Sequence of chain B:
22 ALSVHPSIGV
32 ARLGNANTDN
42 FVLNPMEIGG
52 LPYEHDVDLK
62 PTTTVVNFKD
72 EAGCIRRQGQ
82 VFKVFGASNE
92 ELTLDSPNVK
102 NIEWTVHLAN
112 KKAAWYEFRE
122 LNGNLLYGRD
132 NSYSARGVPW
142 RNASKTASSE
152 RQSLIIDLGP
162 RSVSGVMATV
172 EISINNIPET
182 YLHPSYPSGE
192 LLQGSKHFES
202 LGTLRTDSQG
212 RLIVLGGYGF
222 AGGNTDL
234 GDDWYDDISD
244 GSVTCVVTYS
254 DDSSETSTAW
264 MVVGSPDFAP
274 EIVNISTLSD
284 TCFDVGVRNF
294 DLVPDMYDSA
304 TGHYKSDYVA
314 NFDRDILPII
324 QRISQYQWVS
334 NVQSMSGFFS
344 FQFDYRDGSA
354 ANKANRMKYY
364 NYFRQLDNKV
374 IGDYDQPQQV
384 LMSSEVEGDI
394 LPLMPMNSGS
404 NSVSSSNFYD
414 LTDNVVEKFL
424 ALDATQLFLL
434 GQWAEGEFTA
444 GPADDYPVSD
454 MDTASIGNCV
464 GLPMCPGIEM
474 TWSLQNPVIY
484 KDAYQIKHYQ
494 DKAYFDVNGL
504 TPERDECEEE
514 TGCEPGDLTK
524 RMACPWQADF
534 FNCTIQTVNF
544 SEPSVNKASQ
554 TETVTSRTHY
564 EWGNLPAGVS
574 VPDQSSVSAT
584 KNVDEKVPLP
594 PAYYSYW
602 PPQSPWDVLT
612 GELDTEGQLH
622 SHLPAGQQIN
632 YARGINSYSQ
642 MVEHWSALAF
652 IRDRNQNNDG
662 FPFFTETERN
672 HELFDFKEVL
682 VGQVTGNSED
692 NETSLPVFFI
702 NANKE

Sequence of chain A:
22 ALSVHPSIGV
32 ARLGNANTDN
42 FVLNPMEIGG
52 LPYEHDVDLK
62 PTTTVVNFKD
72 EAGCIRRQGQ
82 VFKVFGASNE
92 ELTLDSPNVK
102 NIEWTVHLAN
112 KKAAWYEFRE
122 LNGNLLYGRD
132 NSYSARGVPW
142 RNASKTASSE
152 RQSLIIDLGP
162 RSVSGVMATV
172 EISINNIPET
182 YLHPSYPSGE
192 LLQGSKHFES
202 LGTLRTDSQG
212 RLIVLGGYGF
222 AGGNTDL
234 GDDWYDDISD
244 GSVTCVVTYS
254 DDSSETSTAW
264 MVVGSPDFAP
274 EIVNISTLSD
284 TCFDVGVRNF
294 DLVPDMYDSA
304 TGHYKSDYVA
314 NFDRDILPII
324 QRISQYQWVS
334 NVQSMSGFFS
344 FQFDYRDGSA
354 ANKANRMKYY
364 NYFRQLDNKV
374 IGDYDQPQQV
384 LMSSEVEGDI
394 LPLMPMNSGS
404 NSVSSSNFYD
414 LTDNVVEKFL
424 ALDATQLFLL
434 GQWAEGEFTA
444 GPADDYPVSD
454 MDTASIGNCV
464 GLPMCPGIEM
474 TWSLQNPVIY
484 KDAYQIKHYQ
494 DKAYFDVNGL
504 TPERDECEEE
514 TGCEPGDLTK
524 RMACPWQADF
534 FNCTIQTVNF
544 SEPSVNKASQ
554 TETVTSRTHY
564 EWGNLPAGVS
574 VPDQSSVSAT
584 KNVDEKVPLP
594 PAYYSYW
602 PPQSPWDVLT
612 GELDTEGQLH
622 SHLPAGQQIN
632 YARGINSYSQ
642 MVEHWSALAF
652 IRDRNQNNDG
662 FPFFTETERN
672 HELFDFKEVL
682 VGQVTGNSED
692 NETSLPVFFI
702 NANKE

This data describes a binding interaction between two proteins.

Residue-level contacts at the interface:
Residue R655 in chain B contacts residue G391 in chain A (closest heavy-atom distance 3.2 Å).
Residue N656 in chain B is in contact with residue D392 in chain A (closest heavy-atom distance 3.3 Å).
Residue G391 in chain B contacts residue N656 in chain A (closest heavy-atom distance 3.2 Å).
Residue Q629 in chain B contacts residue Q629 in chain A (closest heavy-atom distance 3.1 Å).
Residue T694 in chain B is in contact with residue N637 in chain A (closest heavy-atom distance 2.7 Å).
Residue E693 in chain B is in contact with residue Y639 in chain A (closest heavy-atom distance 3.0 Å).
Residue F662 in chain B interacts with residue Y365 in chain A (closest heavy-atom distance 3.4 Å).
Residue A595 in chain B contacts residue Q619 in chain A (closest heavy-atom distance 2.6 Å).
Residue D392 in chain B contacts residue N658 in chain A (closest heavy-atom distance 3.0 Å).
Residue T616 in chain B interacts with residue P593 in chain A (closest heavy-atom distance 3.3 Å).
Residue N637 in chain B is in contact with residue T694 in chain A (closest heavy-atom distance 2.7 Å).
Residue G391 in chain B contacts residue N658 in chain A (closest heavy-atom distance 2.9 Å).
Residue N656 in chain B contacts residue I393 in chain A (closest heavy-atom distance 3.1 Å).
Residue I393 in chain B interacts with residue N656 in chain A (closest heavy-atom distance 3.1 Å).
Residue K361 in chain B contacts residue N659 in chain A (closest heavy-atom distance 2.7 Å).
Residue N658 in chain B is in contact with residue D392 in chain A (closest heavy-atom distance 3.0 Å).
Residue Q345 in chain B is in contact with residue G661 in chain A (closest heavy-atom distance 2.6 Å).
Residue R655 in chain B contacts residue E390 in chain A (closest heavy-atom distance 2.8 Å).
Residue G340 in chain B is in contact with residue F662 in chain A (closest heavy-atom distance 3.4 Å).
Residue A626 in chain B contacts residue A595 in chain A (closest heavy-atom distance 3.1 Å).
Residue T540 in chain B is in contact with residue P625 in chain A (closest heavy-atom distance 3.4 Å).
Residue Y597 in chain B is in contact with residue A626 in chain A (closest heavy-atom distance 2.7 Å).
Residue Y596 in chain B is in contact with residue A626 in chain A (closest heavy-atom distance 3.4 Å).
Residue Q336 in chain B is in contact with residue W331 in chain A (closest heavy-atom distance 3.2 Å).
Residue S640 in chain B contacts residue E690 in chain A (closest heavy-atom distance 2.6 Å).
Residue E390 in chain B contacts residue R655 in chain A (closest heavy-atom distance 2.8 Å).
Residue Q641 in chain B contacts residue D691 in chain A (closest heavy-atom distance 3.0 Å).
Residue G391 in chain B contacts residue R655 in chain A (closest heavy-atom distance 3.2 Å).
Residue Y639 in chain B interacts with residue E693 in chain A (closest heavy-atom distance 3.0 Å).
Residue A595 in chain B interacts with residue A626 in chain A (closest heavy-atom distance 3.1 Å).
Residue Q629 in chain B contacts residue N334 in chain A (closest heavy-atom distance 3.2 Å).
Residue R655 in chain B is in contact with residue I393 in chain A (closest heavy-atom distance 2.7 Å).
Residue N658 in chain B interacts with residue G391 in chain A (closest heavy-atom distance 2.9 Å).
Residue W331 in chain B interacts with residue Q336 in chain A (closest heavy-atom distance 3.2 Å).
Residue A626 in chain B is in contact with residue Y597 in chain A (closest heavy-atom distance 2.7 Å).
Residue A626 in chain B contacts residue Y596 in chain A (closest heavy-atom distance 3.4 Å).
Residue Y365 in chain B is in contact with residue N659 in chain A (closest heavy-atom distance 3.3 Å).
Residue G661 in chain B contacts residue Q345 in chain A (closest heavy-atom distance 2.6 Å).
Residue R655 in chain B is in contact with residue D392 in chain A (closest heavy-atom distance 3.2 Å).
Residue D392 in chain B is in contact with residue R655 in chain A (closest heavy-atom distance 3.2 Å).
Residue P593 in chain B interacts with residue T616 in chain A (closest heavy-atom distance 3.3 Å).
Residue Y597 in chain B is in contact with residue Q628 in chain A (closest heavy-atom distance 3.2 Å).
Residue N656 in chain B contacts residue G391 in chain A (closest heavy-atom distance 3.2 Å).
Residue E690 in chain B is in contact with residue S640 in chain A (closest heavy-atom distance 2.6 Å).
Residue P625 in chain B contacts residue T540 in chain A (closest heavy-atom distance 3.4 Å).
Residue Q628 in chain B is in contact with residue Y597 in chain A (closest heavy-atom distance 3.2 Å).
Residue D392 in chain B interacts with residue N659 in chain A (closest heavy-atom distance 3.2 Å).
Residue I393 in chain B contacts residue R655 in chain A (closest heavy-atom distance 2.7 Å).
Residue Q619 in chain B contacts residue A595 in chain A (closest heavy-atom distance 2.6 Å).
Residue Y365 in chain B is in contact with residue F662 in chain A (closest heavy-atom distance 3.4 Å).
Residue N659 in chain B interacts with residue Y365 in chain A (closest heavy-atom distance 3.3 Å).
Residue N659 in chain B interacts with residue K361 in chain A (closest heavy-atom distance 2.7 Å).
Residue N334 in chain B interacts with residue Q629 in chain A (closest heavy-atom distance 3.2 Å).
Residue P594 in chain B contacts residue L614 in chain A (closest heavy-atom distance 3.2 Å).
Residue D691 in chain B contacts residue Q641 in chain A (closest heavy-atom distance 3.0 Å).
Residue D392 in chain B interacts with residue N656 in chain A (closest heavy-atom distance 3.3 Å).
Residue W331 in chain B interacts with residue S339 in chain A (closest heavy-atom distance 3.3 Å).
Residue S339 in chain B contacts residue W331 in chain A (closest heavy-atom distance 3.3 Å).
Residue N659 in chain B is in contact with residue D392 in chain A (closest heavy-atom distance 3.2 Å).
Residue L614 in chain B interacts with residue P594 in chain A (closest heavy-atom distance 3.2 Å).